Sequence of the first protein:
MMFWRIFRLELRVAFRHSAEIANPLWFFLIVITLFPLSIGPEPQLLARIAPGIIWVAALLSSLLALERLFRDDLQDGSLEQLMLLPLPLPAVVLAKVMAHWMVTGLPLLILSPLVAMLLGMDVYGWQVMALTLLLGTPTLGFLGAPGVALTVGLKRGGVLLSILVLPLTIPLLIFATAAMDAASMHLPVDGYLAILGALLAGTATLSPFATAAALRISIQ

Interface contacts:
Residue L85 in the first protein interacts with residue F99 in the second protein (closest heavy-atom distance 4.2 Å).
Residue P86 in the first protein contacts residue D72 in the second protein (closest heavy-atom distance 2.8 Å).
Residue R5 in the first protein is in contact with residue F99 in the second protein (closest heavy-atom distance 3.8 Å).
Residue I219 in the first protein contacts residue S53 in the second protein (closest heavy-atom distance 4.3 Å).
Residue E80 in the first protein contacts residue W80 in the second protein (closest heavy-atom distance 2.8 Å).
Residue G77 in the first protein is in contact with residue G86 in the second protein (closest heavy-atom distance 3.6 Å).
Residue E80 in the first protein contacts residue I81 in the second protein (closest heavy-atom distance 4.5 Å).
Residue L84 in the first protein is in contact with residue H75 in the second protein (closest heavy-atom distance 3.6 Å).
Residue M83 in the first protein is in contact with residue H75 in the second protein (closest heavy-atom distance 2.3 Å).
Residue I219 in the first protein interacts with residue L52 in the second protein (closest heavy-atom distance 3.2 Å).
Residue L9 in the first protein is in contact with residue K88 in the second protein (closest heavy-atom distance 3.4 Å).
Residue R16 in the first protein interacts with residue L91 in the second protein (closest heavy-atom distance 3.6 Å).
Residue L82 in the first protein is in contact with residue L52 in the second protein (closest heavy-atom distance 4.1 Å).
Residue L79 in the first protein contacts residue R47 in the second protein (closest heavy-atom distance 3.5 Å).
Residue D76 in the first protein contacts residue Q84 in the second protein (closest heavy-atom distance 3.5 Å).
Residue R5 in the first protein interacts with residue H98 in the second protein (closest heavy-atom distance 4.0 Å).
Residue Q220 in the first protein interacts with residue L52 in the second protein (closest heavy-atom distance 3.6 Å).
Residue R5 in the first protein interacts with residue G104 in the second protein (closest heavy-atom distance 3.9 Å).
Residue V13 in the first protein is in contact with residue L91 in the second protein (closest heavy-atom distance 4.0 Å).
Residue Q220 in the first protein interacts with residue R13 in the second protein (closest heavy-atom distance 4.1 Å).
Residue L82 in the first protein contacts residue H75 in the second protein (closest heavy-atom distance 3.8 Å).
Residue R5 in the first protein contacts residue R102 in the second protein (closest heavy-atom distance 3.9 Å).
Residue R16 in the first protein is in contact with residue E95 in the second protein (closest heavy-atom distance 2.9 Å).
Residue L84 in the first protein interacts with residue R141 in the second protein (closest heavy-atom distance 3.4 Å).
Residue L79 in the first protein is in contact with residue L52 in the second protein (closest heavy-atom distance 3.6 Å).
Residue M83 in the first protein contacts residue W80 in the second protein (closest heavy-atom distance 3.3 Å).
Residue R216 in the first protein interacts with residue L52 in the second protein (closest heavy-atom distance 4.5 Å).
Residue M83 in the first protein interacts with residue L78 in the second protein (closest heavy-atom distance 3.6 Å).
Residue L9 in the first protein contacts residue F99 in the second protein (closest heavy-atom distance 3.4 Å).
Residue P86 in the first protein contacts residue Q76 in the second protein (closest heavy-atom distance 4.3 Å).
Residue R12 in the first protein interacts with residue E95 in the second protein (closest heavy-atom distance 4.4 Å).
Residue L84 in the first protein interacts with residue L78 in the second protein (closest heavy-atom distance 3.4 Å).
Residue Q220 in the first protein is in contact with residue S53 in the second protein (closest heavy-atom distance 3.9 Å).
Residue R16 in the first protein contacts residue R90 in the second protein (closest heavy-atom distance 4.2 Å).
Residue M83 in the first protein interacts with residue L52 in the second protein (closest heavy-atom distance 4.2 Å).
Residue E80 in the first protein interacts with residue Y100 in the second protein (closest heavy-atom distance 3.5 Å).
Residue P86 in the first protein interacts with residue H75 in the second protein (closest heavy-atom distance 4.0 Å).
Residue R5 in the first protein interacts with residue H101 in the second protein (closest heavy-atom distance 2.8 Å).
Residue M83 in the first protein interacts with residue L79 in the second protein (closest heavy-atom distance 4.4 Å).
Residue I219 in the first protein is in contact with residue R47 in the second protein (closest heavy-atom distance 3.1 Å).
Residue D76 in the first protein interacts with residue T89 in the second protein (closest heavy-atom distance 3.5 Å).
Residue Q81 in the first protein interacts with residue F99 in the second protein (closest heavy-atom distance 4.3 Å).
Residue R5 in the first protein contacts residue D103 in the second protein (closest heavy-atom distance 4.0 Å).
Residue R12 in the first protein contacts residue L91 in the second protein (closest heavy-atom distance 4.5 Å).
Residue D76 in the first protein contacts residue K88 in the second protein (closest heavy-atom distance 4.3 Å).
Residue L9 in the first protein is in contact with residue L91 in the second protein (closest heavy-atom distance 3.5 Å).
Residue D76 in the first protein is in contact with residue I87 in the second protein (closest heavy-atom distance 2.8 Å).
Residue D76 in the first protein interacts with residue G86 in the second protein (closest heavy-atom distance 3.4 Å).
Residue R216 in the first protein contacts residue G51 in the second protein (closest heavy-atom distance 3.6 Å).
Residue R216 in the first protein interacts with residue R71 in the second protein (closest heavy-atom distance 3.6 Å).
Residue L79 in the first protein contacts residue W80 in the second protein (closest heavy-atom distance 3.7 Å).
Residue D73 in the first protein contacts residue K88 in the second protein (closest heavy-atom distance 4.2 Å).
Residue L84 in the first protein contacts residue Y100 in the second protein (closest heavy-atom distance 4.4 Å).
Residue E80 in the first protein is in contact with residue R141 in the second protein (closest heavy-atom distance 3.7 Å).
Residue E80 in the first protein contacts residue P85 in the second protein (closest heavy-atom distance 4.4 Å).
Residue M83 in the first protein contacts residue T50 in the second protein (closest heavy-atom distance 4.3 Å).
Residue Q220 in the first protein contacts residue R54 in the second protein (closest heavy-atom distance 3.2 Å).
Residue E80 in the first protein contacts residue G86 in the second protein (closest heavy-atom distance 4.3 Å).
Residue Q75 in the first protein is in contact with residue Q84 in the second protein (closest heavy-atom distance 3.1 Å).
Residue Q81 in the first protein is in contact with residue K88 in the second protein (closest heavy-atom distance 3.5 Å).

Sequence of the second protein:
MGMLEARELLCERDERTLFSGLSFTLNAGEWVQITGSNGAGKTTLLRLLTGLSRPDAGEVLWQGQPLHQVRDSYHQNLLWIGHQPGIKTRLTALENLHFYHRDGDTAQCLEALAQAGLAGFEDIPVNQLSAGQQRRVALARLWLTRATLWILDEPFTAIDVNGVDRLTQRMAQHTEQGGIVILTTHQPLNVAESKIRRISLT

The following describes two proteins that form a bound complex.